This data describes a binding interaction between two proteins.

Sequence of protein 2:
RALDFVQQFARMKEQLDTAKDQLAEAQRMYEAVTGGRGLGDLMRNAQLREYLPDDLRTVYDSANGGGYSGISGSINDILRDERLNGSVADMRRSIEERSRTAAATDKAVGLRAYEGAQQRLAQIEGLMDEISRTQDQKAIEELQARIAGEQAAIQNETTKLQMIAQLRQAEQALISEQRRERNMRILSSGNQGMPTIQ

Interface contacts:
Residue R213 in protein 2 contacts residue E133 in protein 1 (closest heavy-atom distance 2.4 Å).
Residue N222 in protein 2 contacts residue Y241 in protein 1 (closest heavy-atom distance 4.8 Å).
Residue R123 in protein 2 is in contact with residue E132 in protein 1 (closest heavy-atom distance 3.4 Å).
Residue I228 in protein 2 contacts residue I223 in protein 1 (closest heavy-atom distance 4.2 Å).
Residue I217 in protein 2 contacts residue E133 in protein 1 (closest heavy-atom distance 4.4 Å).
Residue R210 in protein 2 contacts residue F136 in protein 1 (closest heavy-atom distance 3.2 Å).
Residue N214 in protein 2 interacts with residue Y144 in protein 1 (closest heavy-atom distance 2.5 Å).
Residue I228 in protein 2 contacts residue L249 in protein 1 (closest heavy-atom distance 4.8 Å).
Residue L218 in protein 2 contacts residue F147 in protein 1 (closest heavy-atom distance 3.7 Å).
Residue Q229 in protein 2 interacts with residue D230 in protein 1 (closest heavy-atom distance 3.5 Å).
Residue P226 in protein 2 is in contact with residue A242 in protein 1 (closest heavy-atom distance 4.1 Å).
Residue V119 in protein 2 is in contact with residue G235 in protein 1 (closest heavy-atom distance 3.7 Å).
Residue R213 in protein 2 is in contact with residue F137 in protein 1 (closest heavy-atom distance 3.1 Å).
Residue Q223 in protein 2 interacts with residue Y241 in protein 1 (closest heavy-atom distance 3.7 Å).
Residue V119 in protein 2 interacts with residue D234 in protein 1 (closest heavy-atom distance 4.0 Å).
Residue P226 in protein 2 contacts residue R232 in protein 1 (closest heavy-atom distance 4.5 Å).
Residue N222 in protein 2 contacts residue A236 in protein 1 (closest heavy-atom distance 3.7 Å).
Residue P226 in protein 2 is in contact with residue Q237 in protein 1 (closest heavy-atom distance 3.3 Å).
Residue I217 in protein 2 is in contact with residue V239 in protein 1 (closest heavy-atom distance 3.6 Å).
Residue R213 in protein 2 contacts residue F136 in protein 1 (closest heavy-atom distance 3.6 Å).
Residue G224 in protein 2 interacts with residue A236 in protein 1 (closest heavy-atom distance 3.3 Å).
Residue R210 in protein 2 contacts residue F137 in protein 1 (closest heavy-atom distance 4.1 Å).
Residue I217 in protein 2 interacts with residue F137 in protein 1 (closest heavy-atom distance 4.8 Å).
Residue I217 in protein 2 is in contact with residue F233 in protein 1 (closest heavy-atom distance 4.6 Å).
Residue M225 in protein 2 interacts with residue Q237 in protein 1 (closest heavy-atom distance 4.8 Å).
Residue G224 in protein 2 interacts with residue N238 in protein 1 (closest heavy-atom distance 3.0 Å).
Residue Q223 in protein 2 contacts residue A236 in protein 1 (closest heavy-atom distance 3.8 Å).
Residue R123 in protein 2 contacts residue F136 in protein 1 (closest heavy-atom distance 4.2 Å).
Residue R211 in protein 2 is in contact with residue D140 in protein 1 (closest heavy-atom distance 4.0 Å).
Residue I217 in protein 2 contacts residue D234 in protein 1 (closest heavy-atom distance 4.3 Å).
Residue S220 in protein 2 interacts with residue N238 in protein 1 (closest heavy-atom distance 4.1 Å).
Residue N214 in protein 2 contacts residue F137 in protein 1 (closest heavy-atom distance 3.9 Å).
Residue E127 in protein 2 contacts residue F136 in protein 1 (closest heavy-atom distance 3.8 Å).
Residue I217 in protein 2 interacts with residue Q237 in protein 1 (closest heavy-atom distance 4.6 Å).
Residue I126 in protein 2 contacts residue F136 in protein 1 (closest heavy-atom distance 3.6 Å).
Residue Q223 in protein 2 contacts residue N238 in protein 1 (closest heavy-atom distance 4.5 Å).
Residue G224 in protein 2 interacts with residue Y241 in protein 1 (closest heavy-atom distance 3.8 Å).
Residue N222 in protein 2 is in contact with residue N238 in protein 1 (closest heavy-atom distance 3.1 Å).
Residue M225 in protein 2 interacts with residue G245 in protein 1 (closest heavy-atom distance 4.4 Å).
Residue I217 in protein 2 contacts residue Y144 in protein 1 (closest heavy-atom distance 3.9 Å).
Residue T227 in protein 2 contacts residue D230 in protein 1 (closest heavy-atom distance 2.9 Å).
Residue N222 in protein 2 is in contact with residue G235 in protein 1 (closest heavy-atom distance 2.8 Å).
Residue L218 in protein 2 interacts with residue L143 in protein 1 (closest heavy-atom distance 3.7 Å).
Residue P226 in protein 2 is in contact with residue Y227 in protein 1 (closest heavy-atom distance 3.5 Å).
Residue I228 in protein 2 interacts with residue Y227 in protein 1 (closest heavy-atom distance 4.1 Å).
Residue M225 in protein 2 contacts residue Y227 in protein 1 (closest heavy-atom distance 4.6 Å).
Residue N222 in protein 2 interacts with residue Q237 in protein 1 (closest heavy-atom distance 4.0 Å).
Residue N214 in protein 2 interacts with residue D140 in protein 1 (closest heavy-atom distance 4.8 Å).
Residue Q229 in protein 2 interacts with residue S226 in protein 1 (closest heavy-atom distance 3.6 Å).
Residue M225 in protein 2 is in contact with residue Y241 in protein 1 (closest heavy-atom distance 3.8 Å).
Residue S219 in protein 2 is in contact with residue N238 in protein 1 (closest heavy-atom distance 4.3 Å).
Residue R216 in protein 2 contacts residue G235 in protein 1 (closest heavy-atom distance 4.5 Å).
Residue L218 in protein 2 contacts residue V239 in protein 1 (closest heavy-atom distance 4.1 Å).
Residue R123 in protein 2 is in contact with residue E133 in protein 1 (closest heavy-atom distance 4.7 Å).
Residue N222 in protein 2 is in contact with residue D234 in protein 1 (closest heavy-atom distance 4.5 Å).
Residue I228 in protein 2 contacts residue D230 in protein 1 (closest heavy-atom distance 4.7 Å).
Residue P226 in protein 2 is in contact with residue L231 in protein 1 (closest heavy-atom distance 3.6 Å).
Residue P226 in protein 2 interacts with residue D230 in protein 1 (closest heavy-atom distance 3.7 Å).
Residue G224 in protein 2 contacts residue Q237 in protein 1 (closest heavy-atom distance 3.7 Å).
Residue L218 in protein 2 contacts residue Y144 in protein 1 (closest heavy-atom distance 3.5 Å).

Sequence of protein 1:
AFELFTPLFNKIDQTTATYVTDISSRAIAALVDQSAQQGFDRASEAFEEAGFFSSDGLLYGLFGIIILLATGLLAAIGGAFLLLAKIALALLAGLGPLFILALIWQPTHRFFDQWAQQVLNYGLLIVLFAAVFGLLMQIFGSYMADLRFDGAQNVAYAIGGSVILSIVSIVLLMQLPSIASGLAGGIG